Sequence of chain B:
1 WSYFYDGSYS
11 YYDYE

These two protein chains interact to form a complex.

Sequence of chain A:
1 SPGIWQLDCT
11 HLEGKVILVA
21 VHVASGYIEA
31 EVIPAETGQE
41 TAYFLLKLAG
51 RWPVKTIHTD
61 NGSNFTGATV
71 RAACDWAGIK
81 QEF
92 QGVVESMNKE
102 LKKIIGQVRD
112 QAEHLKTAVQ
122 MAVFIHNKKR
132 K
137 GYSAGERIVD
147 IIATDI

Interface contacts:
Residue Q108 in chain A contacts residue W1 in chain B (closest heavy-atom distance 4.7 Å).
Residue E13 in chain A is in contact with residue Y3 in chain B (closest heavy-atom distance 2.6 Å).
Residue E13 in chain A contacts residue Y9 in chain B (closest heavy-atom distance 3.6 Å).
Residue K103 in chain A interacts with residue F4 in chain B (closest heavy-atom distance 4.8 Å).
Residue H11 in chain A interacts with residue G7 in chain B (closest heavy-atom distance 4.8 Å).
Residue D111 in chain A is in contact with residue D13 in chain B (closest heavy-atom distance 4.8 Å).
Residue R110 in chain A is in contact with residue Y3 in chain B (closest heavy-atom distance 3.5 Å).
Residue G14 in chain A contacts residue G7 in chain B (closest heavy-atom distance 4.7 Å).
Residue G107 in chain A interacts with residue W1 in chain B (closest heavy-atom distance 2.9 Å).
Residue E13 in chain A is in contact with residue G7 in chain B (closest heavy-atom distance 4.5 Å).
Residue G107 in chain A is in contact with residue Y3 in chain B (closest heavy-atom distance 3.5 Å).
Residue L12 in chain A interacts with residue Y3 in chain B (closest heavy-atom distance 3.7 Å).
Residue R110 in chain A interacts with residue W1 in chain B (closest heavy-atom distance 3.4 Å).
Residue D111 in chain A interacts with residue W1 in chain B (closest heavy-atom distance 2.5 Å).
Residue I106 in chain A interacts with residue Y3 in chain B (closest heavy-atom distance 3.7 Å).
Residue G107 in chain A is in contact with residue D13 in chain B (closest heavy-atom distance 4.0 Å).
Residue K103 in chain A contacts residue Y3 in chain B (closest heavy-atom distance 3.6 Å).
Residue L116 in chain A is in contact with residue Y3 in chain B (closest heavy-atom distance 4.1 Å).
Residue E13 in chain A interacts with residue W1 in chain B (closest heavy-atom distance 3.4 Å).